Sequence of chain B:
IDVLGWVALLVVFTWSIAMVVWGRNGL

This data describes a binding interaction between two proteins.

Sequence of chain A:
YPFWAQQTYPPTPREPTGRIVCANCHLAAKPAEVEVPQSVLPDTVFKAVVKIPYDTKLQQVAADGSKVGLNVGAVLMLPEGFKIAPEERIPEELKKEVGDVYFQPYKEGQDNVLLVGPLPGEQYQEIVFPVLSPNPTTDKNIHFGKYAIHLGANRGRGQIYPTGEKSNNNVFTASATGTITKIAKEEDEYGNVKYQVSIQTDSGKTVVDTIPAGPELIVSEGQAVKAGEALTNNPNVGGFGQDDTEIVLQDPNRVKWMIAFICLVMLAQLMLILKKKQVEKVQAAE

Residue-level contacts at the interface:
Residue L270 in chain A is in contact with residue I19 in chain B (closest heavy-atom distance 3.9 Å).
Residue L270 in chain A contacts residue T16 in chain B (closest heavy-atom distance 4.2 Å).
Residue L270 in chain A contacts residue V23 in chain B (closest heavy-atom distance 3.9 Å).
Residue L270 in chain A interacts with residue A20 in chain B (closest heavy-atom distance 3.1 Å).
Residue L267 in chain A contacts residue T16 in chain B (closest heavy-atom distance 4.8 Å).
Residue M266 in chain A is in contact with residue L12 in chain B (closest heavy-atom distance 4.5 Å).
Residue L274 in chain A contacts residue A20 in chain B (closest heavy-atom distance 4.4 Å).
Residue L274 in chain A contacts residue W24 in chain B (closest heavy-atom distance 4.9 Å).
Residue L267 in chain A interacts with residue I19 in chain B (closest heavy-atom distance 4.4 Å).
Residue L274 in chain A is in contact with residue V23 in chain B (closest heavy-atom distance 3.2 Å).
Residue M266 in chain A interacts with residue T16 in chain B (closest heavy-atom distance 3.8 Å).
Residue C263 in chain A is in contact with residue T16 in chain B (closest heavy-atom distance 4.8 Å).
Residue C263 in chain A is in contact with residue L12 in chain B (closest heavy-atom distance 4.1 Å).